Sequence of the first protein:
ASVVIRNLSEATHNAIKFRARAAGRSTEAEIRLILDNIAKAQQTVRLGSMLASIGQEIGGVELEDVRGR

This data describes a binding interaction between two proteins.

Sequence of the second protein:
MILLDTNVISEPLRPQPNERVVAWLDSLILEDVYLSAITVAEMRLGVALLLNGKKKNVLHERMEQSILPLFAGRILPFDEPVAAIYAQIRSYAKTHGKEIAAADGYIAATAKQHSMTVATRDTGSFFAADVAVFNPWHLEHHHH

Contacts between the two chains:
Residue L13 in the second protein is in contact with residue G55 in the first protein (closest heavy-atom distance 3.8 Å).
Residue K55 in the second protein is in contact with residue V61 in the first protein (closest heavy-atom distance 3.6 Å).
Residue K55 in the second protein is in contact with residue I58 in the first protein (closest heavy-atom distance 3.3 Å).
Residue R14 in the second protein interacts with residue E62 in the first protein (closest heavy-atom distance 3.0 Å).
Residue L13 in the second protein interacts with residue V61 in the first protein (closest heavy-atom distance 2.8 Å).
Residue I29 in the second protein is in contact with residue Q42 in the first protein (closest heavy-atom distance 3.4 Å).
Residue R14 in the second protein is in contact with residue V61 in the first protein (closest heavy-atom distance 3.1 Å).
Residue D26 in the second protein contacts residue L47 in the first protein (closest heavy-atom distance 3.8 Å).
Residue E42 in the second protein is in contact with residue R67 in the first protein (closest heavy-atom distance 2.7 Å).
Residue D26 in the second protein contacts residue Q43 in the first protein (closest heavy-atom distance 2.6 Å).
Residue A101 in the second protein is in contact with residue G68 in the first protein (closest heavy-atom distance 4.2 Å).
Residue S10 in the second protein interacts with residue L63 in the first protein (closest heavy-atom distance 4.1 Å).
Residue P15 in the second protein interacts with residue E62 in the first protein (closest heavy-atom distance 3.4 Å).
Residue G46 in the second protein contacts residue L63 in the first protein (closest heavy-atom distance 3.8 Å).
Residue I9 in the second protein interacts with residue L51 in the first protein (closest heavy-atom distance 3.4 Å).
Residue D26 in the second protein interacts with residue G48 in the first protein (closest heavy-atom distance 3.1 Å).
Residue L28 in the second protein interacts with residue V45 in the first protein (closest heavy-atom distance 4.1 Å).
Residue D104 in the second protein interacts with residue R67 in the first protein (closest heavy-atom distance 3.1 Å).
Residue P12 in the second protein interacts with residue A52 in the first protein (closest heavy-atom distance 3.6 Å).
Residue L70 in the second protein contacts residue V45 in the first protein (closest heavy-atom distance 4.3 Å).
Residue V58 in the second protein is in contact with residue I58 in the first protein (closest heavy-atom distance 4.0 Å).
Residue L59 in the second protein is in contact with residue I58 in the first protein (closest heavy-atom distance 3.8 Å).
Residue V58 in the second protein is in contact with residue E57 in the first protein (closest heavy-atom distance 4.0 Å).
Residue K55 in the second protein interacts with residue G60 in the first protein (closest heavy-atom distance 3.0 Å).
Residue D26 in the second protein interacts with residue S49 in the first protein (closest heavy-atom distance 2.6 Å).
Residue F71 in the second protein is in contact with residue L47 in the first protein (closest heavy-atom distance 3.6 Å).
Residue L49 in the second protein interacts with residue E64 in the first protein (closest heavy-atom distance 3.6 Å).
Residue P15 in the second protein is in contact with residue G60 in the first protein (closest heavy-atom distance 4.0 Å).
Residue L4 in the second protein contacts residue L47 in the first protein (closest heavy-atom distance 3.9 Å).
Residue D26 in the second protein is in contact with residue R46 in the first protein (closest heavy-atom distance 2.9 Å).
Residue L30 in the second protein interacts with residue L47 in the first protein (closest heavy-atom distance 4.3 Å).
Residue L30 in the second protein is in contact with residue V45 in the first protein (closest heavy-atom distance 3.5 Å).
Residue V22 in the second protein is in contact with residue S49 in the first protein (closest heavy-atom distance 4.0 Å).
Residue L70 in the second protein interacts with residue L47 in the first protein (closest heavy-atom distance 4.3 Å).
Residue E42 in the second protein contacts residue V66 in the first protein (closest heavy-atom distance 3.9 Å).
Residue R62 in the second protein contacts residue E57 in the first protein (closest heavy-atom distance 3.0 Å).
Residue L28 in the second protein interacts with residue Q43 in the first protein (closest heavy-atom distance 3.2 Å).
Residue P12 in the second protein is in contact with residue G55 in the first protein (closest heavy-atom distance 4.2 Å).
Residue A101 in the second protein is in contact with residue R69 in the first protein (closest heavy-atom distance 3.0 Å).
Residue I107 in the second protein interacts with residue R67 in the first protein (closest heavy-atom distance 3.8 Å).
Residue L25 in the second protein interacts with residue L47 in the first protein (closest heavy-atom distance 4.1 Å).
Residue P12 in the second protein interacts with residue L51 in the first protein (closest heavy-atom distance 3.5 Å).
Residue L59 in the second protein is in contact with residue L63 in the first protein (closest heavy-atom distance 4.3 Å).
Residue R62 in the second protein contacts residue I54 in the first protein (closest heavy-atom distance 3.5 Å).
Residue R14 in the second protein contacts residue G60 in the first protein (closest heavy-atom distance 4.0 Å).
Residue P12 in the second protein contacts residue G48 in the first protein (closest heavy-atom distance 4.1 Å).
Residue L45 in the second protein is in contact with residue V66 in the first protein (closest heavy-atom distance 4.0 Å).
Residue L59 in the second protein contacts residue V61 in the first protein (closest heavy-atom distance 3.5 Å).
Residue P15 in the second protein is in contact with residue V61 in the first protein (closest heavy-atom distance 3.1 Å).
Residue L70 in the second protein is in contact with residue M50 in the first protein (closest heavy-atom distance 3.5 Å).
Residue A103 in the second protein interacts with residue R67 in the first protein (closest heavy-atom distance 3.6 Å).
Residue D5 in the second protein is in contact with residue R67 in the first protein (closest heavy-atom distance 3.1 Å).
Residue L13 in the second protein interacts with residue I54 in the first protein (closest heavy-atom distance 3.5 Å).
Residue L13 in the second protein is in contact with residue L51 in the first protein (closest heavy-atom distance 3.4 Å).
Residue V22 in the second protein interacts with residue G48 in the first protein (closest heavy-atom distance 3.8 Å).
Residue I67 in the second protein interacts with residue L51 in the first protein (closest heavy-atom distance 3.6 Å).
Residue L25 in the second protein is in contact with residue G48 in the first protein (closest heavy-atom distance 3.3 Å).
Residue L13 in the second protein is in contact with residue G60 in the first protein (closest heavy-atom distance 3.2 Å).
Residue T6 in the second protein is in contact with residue R67 in the first protein (closest heavy-atom distance 3.3 Å).
Residue I29 in the second protein is in contact with residue Q43 in the first protein (closest heavy-atom distance 3.6 Å).